Residue-level contacts at the interface:
Residue S350 in protein 1 interacts with residue V371 in protein 2 (closest heavy-atom distance 3.5 Å).
Residue L34 in protein 1 contacts residue S214 in protein 2 (closest heavy-atom distance 3.4 Å).
Residue D47 in protein 1 interacts with residue T134 in protein 2 (closest heavy-atom distance 2.7 Å).
Residue I349 in protein 1 interacts with residue G373 in protein 2 (closest heavy-atom distance 3.4 Å).
Residue G36 in protein 1 contacts residue E221 in protein 2 (closest heavy-atom distance 2.9 Å).
Residue D47 in protein 1 interacts with residue L136 in protein 2 (closest heavy-atom distance 3.3 Å).
Residue Q40 in protein 1 interacts with residue E221 in protein 2 (closest heavy-atom distance 3.3 Å).
Residue T42 in protein 1 contacts residue L133 in protein 2 (closest heavy-atom distance 2.7 Å).
Residue T42 in protein 1 interacts with residue T134 in protein 2 (closest heavy-atom distance 3.4 Å).
Residue G44 in protein 1 is in contact with residue E135 in protein 2 (closest heavy-atom distance 3.1 Å).
Residue Y344 in protein 1 interacts with residue D354 in protein 2 (closest heavy-atom distance 3.2 Å).
Residue K33 in protein 1 contacts residue T217 in protein 2 (closest heavy-atom distance 3.4 Å).
Residue Y41 in protein 1 is in contact with residue S139 in protein 2 (closest heavy-atom distance 2.7 Å).
Residue R268 in protein 1 is in contact with residue E361 in protein 2 (closest heavy-atom distance 2.8 Å).
Residue T42 in protein 1 interacts with residue E135 in protein 2 (closest heavy-atom distance 2.9 Å).
Residue K37 in protein 1 contacts residue P89 in protein 2 (closest heavy-atom distance 3.6 Å).
Residue L258 in protein 1 is in contact with residue M366 in protein 2 (closest heavy-atom distance 3.2 Å).
Residue G36 in protein 1 interacts with residue D219 in protein 2 (closest heavy-atom distance 3.5 Å).
Residue A264 in protein 1 is in contact with residue I365 in protein 2 (closest heavy-atom distance 3.4 Å).
Residue Y41 in protein 1 contacts residue E135 in protein 2 (closest heavy-atom distance 3.5 Å).
Residue G204 in protein 1 interacts with residue S182 in protein 2 (closest heavy-atom distance 3.1 Å).
Residue S350 in protein 1 is in contact with residue G373 in protein 2 (closest heavy-atom distance 2.9 Å).
Residue K37 in protein 1 contacts residue F220 in protein 2 (closest heavy-atom distance 3.5 Å).
Residue R343 in protein 1 is in contact with residue D354 in protein 2 (closest heavy-atom distance 2.9 Å).
Residue D200 in protein 1 interacts with residue K168 in protein 2 (closest heavy-atom distance 3.3 Å).
Residue R351 in protein 1 contacts residue G370 in protein 2 (closest heavy-atom distance 3.4 Å).
Residue K317 in protein 1 interacts with residue E252 in protein 2 (closest heavy-atom distance 3.6 Å).
Residue R346 in protein 1 is in contact with residue E348 in protein 2 (closest heavy-atom distance 3.5 Å).
Residue T42 in protein 1 is in contact with residue I138 in protein 2 (closest heavy-atom distance 3.5 Å).
Residue Y41 in protein 1 contacts residue R180 in protein 2 (closest heavy-atom distance 3.4 Å).
Residue S158 in protein 1 is in contact with residue E165 in protein 2 (closest heavy-atom distance 2.4 Å).
Residue P35 in protein 1 interacts with residue P89 in protein 2 (closest heavy-atom distance 3.5 Å).
Residue L39 in protein 1 is in contact with residue L86 in protein 2 (closest heavy-atom distance 3.5 Å).
Residue R351 in protein 1 interacts with residue I369 in protein 2 (closest heavy-atom distance 2.8 Å).
Residue R343 in protein 1 is in contact with residue R351 in protein 2 (closest heavy-atom distance 3.3 Å).
Residue F38 in protein 1 interacts with residue E221 in protein 2 (closest heavy-atom distance 2.9 Å).
Residue Y41 in protein 1 interacts with residue M175 in protein 2 (closest heavy-atom distance 3.5 Å).
Residue L39 in protein 1 interacts with residue L87 in protein 2 (closest heavy-atom distance 2.9 Å).
Residue E348 in protein 1 is in contact with residue N375 in protein 2 (closest heavy-atom distance 2.9 Å).
Residue L39 in protein 1 interacts with residue P223 in protein 2 (closest heavy-atom distance 3.2 Å).
Residue A342 in protein 1 contacts residue E252 in protein 2 (closest heavy-atom distance 3.5 Å).
Residue D200 in protein 1 is in contact with residue E185 in protein 2 (closest heavy-atom distance 3.3 Å).
Residue R347 in protein 1 interacts with residue E353 in protein 2 (closest heavy-atom distance 3.5 Å).
Residue F38 in protein 1 interacts with residue G224 in protein 2 (closest heavy-atom distance 3.3 Å).
Residue E338 in protein 1 interacts with residue E252 in protein 2 (closest heavy-atom distance 3.5 Å).
Residue G36 in protein 1 interacts with residue F220 in protein 2 (closest heavy-atom distance 3.3 Å).
Residue Q40 in protein 1 contacts residue I138 in protein 2 (closest heavy-atom distance 3.5 Å).
Residue T339 in protein 1 contacts residue A251 in protein 2 (closest heavy-atom distance 2.7 Å).
Residue Y313 in protein 1 contacts residue E252 in protein 2 (closest heavy-atom distance 2.9 Å).
Residue K37 in protein 1 interacts with residue E221 in protein 2 (closest heavy-atom distance 3.3 Å).
Residue L39 in protein 1 interacts with residue R59 in protein 2 (closest heavy-atom distance 3.5 Å).
Residue R347 in protein 1 is in contact with residue G352 in protein 2 (closest heavy-atom distance 3.1 Å).
Residue R347 in protein 1 contacts residue D354 in protein 2 (closest heavy-atom distance 3.0 Å).
Residue S350 in protein 1 interacts with residue T372 in protein 2 (closest heavy-atom distance 2.9 Å).
Residue G45 in protein 1 interacts with residue T134 in protein 2 (closest heavy-atom distance 3.6 Å).
Residue E197 in protein 1 contacts residue Q191 in protein 2 (closest heavy-atom distance 3.3 Å).
Residue Q40 in protein 1 interacts with residue P223 in protein 2 (closest heavy-atom distance 3.5 Å).
Residue Q40 in protein 1 interacts with residue S222 in protein 2 (closest heavy-atom distance 2.9 Å).
Residue F38 in protein 1 interacts with residue L87 in protein 2 (closest heavy-atom distance 3.4 Å).
Residue G352 in protein 1 interacts with residue T372 in protein 2 (closest heavy-atom distance 3.4 Å).

This data describes a binding interaction between two proteins.

Sequence of protein 1:
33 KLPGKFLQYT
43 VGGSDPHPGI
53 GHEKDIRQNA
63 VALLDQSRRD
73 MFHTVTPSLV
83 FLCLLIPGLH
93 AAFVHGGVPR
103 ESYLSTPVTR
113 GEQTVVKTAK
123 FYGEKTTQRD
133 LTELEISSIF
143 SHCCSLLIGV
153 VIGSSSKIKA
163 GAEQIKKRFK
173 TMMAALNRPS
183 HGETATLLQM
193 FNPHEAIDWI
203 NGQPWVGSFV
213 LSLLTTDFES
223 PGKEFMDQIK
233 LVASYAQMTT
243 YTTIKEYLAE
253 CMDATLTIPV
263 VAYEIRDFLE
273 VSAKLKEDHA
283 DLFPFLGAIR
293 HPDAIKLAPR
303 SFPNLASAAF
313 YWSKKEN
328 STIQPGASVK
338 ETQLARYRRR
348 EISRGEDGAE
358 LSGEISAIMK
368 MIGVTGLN

Sequence of protein 2:
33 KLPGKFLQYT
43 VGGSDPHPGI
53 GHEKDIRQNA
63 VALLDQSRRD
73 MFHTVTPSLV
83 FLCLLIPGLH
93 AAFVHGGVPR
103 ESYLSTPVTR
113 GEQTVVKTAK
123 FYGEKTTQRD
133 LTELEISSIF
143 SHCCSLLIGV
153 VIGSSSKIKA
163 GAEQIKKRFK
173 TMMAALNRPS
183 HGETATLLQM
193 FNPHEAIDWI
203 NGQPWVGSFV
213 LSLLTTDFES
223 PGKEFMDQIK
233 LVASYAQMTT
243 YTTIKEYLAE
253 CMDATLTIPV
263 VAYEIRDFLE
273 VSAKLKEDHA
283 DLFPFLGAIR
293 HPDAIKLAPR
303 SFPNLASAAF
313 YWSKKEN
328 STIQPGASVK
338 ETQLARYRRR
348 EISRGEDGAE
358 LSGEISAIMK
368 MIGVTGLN